Sequence of the first protein:
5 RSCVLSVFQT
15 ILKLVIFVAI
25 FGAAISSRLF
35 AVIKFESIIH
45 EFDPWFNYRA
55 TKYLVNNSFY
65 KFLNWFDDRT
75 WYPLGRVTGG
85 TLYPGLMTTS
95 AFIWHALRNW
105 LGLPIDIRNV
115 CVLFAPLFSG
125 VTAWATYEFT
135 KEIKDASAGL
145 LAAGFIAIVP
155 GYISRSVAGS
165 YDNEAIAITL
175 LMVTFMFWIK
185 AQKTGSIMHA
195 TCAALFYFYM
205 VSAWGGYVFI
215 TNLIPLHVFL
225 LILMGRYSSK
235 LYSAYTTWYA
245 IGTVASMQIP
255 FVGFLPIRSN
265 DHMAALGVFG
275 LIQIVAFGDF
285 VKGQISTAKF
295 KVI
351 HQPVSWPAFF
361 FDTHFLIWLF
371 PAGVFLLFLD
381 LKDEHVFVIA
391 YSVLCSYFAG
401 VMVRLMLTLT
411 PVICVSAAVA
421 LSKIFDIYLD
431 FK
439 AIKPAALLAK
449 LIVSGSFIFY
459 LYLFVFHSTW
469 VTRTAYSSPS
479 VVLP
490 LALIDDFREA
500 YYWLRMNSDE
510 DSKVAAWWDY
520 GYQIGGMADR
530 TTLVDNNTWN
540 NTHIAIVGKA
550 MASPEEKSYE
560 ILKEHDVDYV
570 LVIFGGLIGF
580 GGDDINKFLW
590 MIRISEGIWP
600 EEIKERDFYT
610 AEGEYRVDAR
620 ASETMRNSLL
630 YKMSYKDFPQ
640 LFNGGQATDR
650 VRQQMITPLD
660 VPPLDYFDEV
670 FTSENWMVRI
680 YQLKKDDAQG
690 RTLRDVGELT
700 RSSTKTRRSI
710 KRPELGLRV

The following describes two proteins that form a bound complex.

Contacts between the two chains:
Residue A687 in the first protein interacts with residue L224 in the second protein (closest heavy-atom distance 3.8 Å).
Residue N68 in the first protein contacts residue A379 in the second protein (closest heavy-atom distance 3.9 Å).
Residue L78 in the first protein interacts with residue R349 in the second protein (closest heavy-atom distance 4.0 Å).
Residue L698 in the first protein contacts residue E128 in the second protein (closest heavy-atom distance 4.4 Å).
Residue R717 in the first protein contacts residue I188 in the second protein (closest heavy-atom distance 3.4 Å).
Residue V81 in the first protein contacts residue H377 in the second protein (closest heavy-atom distance 3.4 Å).
Residue R717 in the first protein contacts residue P190 in the second protein (closest heavy-atom distance 4.2 Å).
Residue L714 in the first protein is in contact with residue E183 in the second protein (closest heavy-atom distance 4.0 Å).
Residue L78 in the first protein contacts residue Q318 in the second protein (closest heavy-atom distance 4.0 Å).
Residue R690 in the first protein is in contact with residue E128 in the second protein (closest heavy-atom distance 3.1 Å).
Residue Y64 in the first protein contacts residue D381 in the second protein (closest heavy-atom distance 3.4 Å).
Residue L716 in the first protein interacts with residue Q214 in the second protein (closest heavy-atom distance 3.7 Å).
Residue Q688 in the first protein is in contact with residue I100 in the second protein (closest heavy-atom distance 4.1 Å).
Residue A687 in the first protein contacts residue N223 in the second protein (closest heavy-atom distance 3.4 Å).
Residue D72 in the first protein contacts residue V352 in the second protein (closest heavy-atom distance 3.8 Å).
Residue L714 in the first protein interacts with residue Y132 in the second protein (closest heavy-atom distance 4.3 Å).
Residue R717 in the first protein contacts residue Q214 in the second protein (closest heavy-atom distance 3.7 Å).
Residue Q688 in the first protein is in contact with residue F221 in the second protein (closest heavy-atom distance 4.1 Å).
Residue H564 in the first protein interacts with residue V319 in the second protein (closest heavy-atom distance 4.5 Å).
Residue Y76 in the first protein interacts with residue V352 in the second protein (closest heavy-atom distance 4.0 Å).
Residue F70 in the first protein interacts with residue H377 in the second protein (closest heavy-atom distance 3.9 Å).
Residue Q688 in the first protein interacts with residue N223 in the second protein (closest heavy-atom distance 4.5 Å).
Residue F70 in the first protein interacts with residue G351 in the second protein (closest heavy-atom distance 3.8 Å).
Residue P712 in the first protein contacts residue Y132 in the second protein (closest heavy-atom distance 4.3 Å).
Residue P77 in the first protein contacts residue V352 in the second protein (closest heavy-atom distance 3.9 Å).
Residue I709 in the first protein contacts residue R123 in the second protein (closest heavy-atom distance 3.9 Å).
Residue F70 in the first protein is in contact with residue H350 in the second protein (closest heavy-atom distance 3.4 Å).
Residue R707 in the first protein is in contact with residue R123 in the second protein (closest heavy-atom distance 4.2 Å).
Residue L716 in the first protein contacts residue N184 in the second protein (closest heavy-atom distance 3.9 Å).
Residue A687 in the first protein contacts residue E104 in the second protein (closest heavy-atom distance 3.3 Å).
Residue Q688 in the first protein interacts with residue Q187 in the second protein (closest heavy-atom distance 3.9 Å).
Residue R717 in the first protein contacts residue R185 in the second protein (closest heavy-atom distance 4.1 Å).
Residue Q688 in the first protein is in contact with residue F103 in the second protein (closest heavy-atom distance 3.4 Å).
Residue G689 in the first protein is in contact with residue Q187 in the second protein (closest heavy-atom distance 4.2 Å).
Residue N68 in the first protein interacts with residue N380 in the second protein (closest heavy-atom distance 3.5 Å).
Residue R717 in the first protein is in contact with residue L182 in the second protein (closest heavy-atom distance 3.5 Å).
Residue G79 in the first protein is in contact with residue H350 in the second protein (closest heavy-atom distance 4.2 Å).
Residue R717 in the first protein interacts with residue N184 in the second protein (closest heavy-atom distance 3.5 Å).
Residue I709 in the first protein interacts with residue P135 in the second protein (closest heavy-atom distance 3.7 Å).
Residue R711 in the first protein interacts with residue L181 in the second protein (closest heavy-atom distance 4.5 Å).
Residue R711 in the first protein contacts residue W209 in the second protein (closest heavy-atom distance 3.1 Å).
Residue D72 in the first protein contacts residue A374 in the second protein (closest heavy-atom distance 3.4 Å).
Residue G79 in the first protein contacts residue G351 in the second protein (closest heavy-atom distance 4.5 Å).
Residue P712 in the first protein contacts residue W209 in the second protein (closest heavy-atom distance 4.4 Å).
Residue Q688 in the first protein contacts residue E128 in the second protein (closest heavy-atom distance 4.1 Å).
Residue G689 in the first protein is in contact with residue R185 in the second protein (closest heavy-atom distance 4.5 Å).
Residue V718 in the first protein is in contact with residue N184 in the second protein (closest heavy-atom distance 4.0 Å).
Residue R717 in the first protein contacts residue E183 in the second protein (closest heavy-atom distance 3.3 Å).
Residue K710 in the first protein contacts residue W209 in the second protein (closest heavy-atom distance 4.2 Å).
Residue R690 in the first protein is in contact with residue R185 in the second protein (closest heavy-atom distance 4.1 Å).
Residue P77 in the first protein is in contact with residue Q318 in the second protein (closest heavy-atom distance 2.4 Å).
Residue Q688 in the first protein is in contact with residue L129 in the second protein (closest heavy-atom distance 4.0 Å).
Residue R711 in the first protein interacts with residue S208 in the second protein (closest heavy-atom distance 3.0 Å).
Residue Q688 in the first protein is in contact with residue R185 in the second protein (closest heavy-atom distance 3.4 Å).
Residue Q688 in the first protein is in contact with residue E104 in the second protein (closest heavy-atom distance 2.6 Å).
Residue L714 in the first protein contacts residue L182 in the second protein (closest heavy-atom distance 4.5 Å).
Residue N68 in the first protein contacts residue H377 in the second protein (closest heavy-atom distance 4.5 Å).
Residue F70 in the first protein contacts residue I375 in the second protein (closest heavy-atom distance 3.9 Å).
Residue F70 in the first protein is in contact with residue R376 in the second protein (closest heavy-atom distance 4.2 Å).
Residue E563 in the first protein contacts residue V319 in the second protein (closest heavy-atom distance 3.8 Å).

Sequence of the second protein:
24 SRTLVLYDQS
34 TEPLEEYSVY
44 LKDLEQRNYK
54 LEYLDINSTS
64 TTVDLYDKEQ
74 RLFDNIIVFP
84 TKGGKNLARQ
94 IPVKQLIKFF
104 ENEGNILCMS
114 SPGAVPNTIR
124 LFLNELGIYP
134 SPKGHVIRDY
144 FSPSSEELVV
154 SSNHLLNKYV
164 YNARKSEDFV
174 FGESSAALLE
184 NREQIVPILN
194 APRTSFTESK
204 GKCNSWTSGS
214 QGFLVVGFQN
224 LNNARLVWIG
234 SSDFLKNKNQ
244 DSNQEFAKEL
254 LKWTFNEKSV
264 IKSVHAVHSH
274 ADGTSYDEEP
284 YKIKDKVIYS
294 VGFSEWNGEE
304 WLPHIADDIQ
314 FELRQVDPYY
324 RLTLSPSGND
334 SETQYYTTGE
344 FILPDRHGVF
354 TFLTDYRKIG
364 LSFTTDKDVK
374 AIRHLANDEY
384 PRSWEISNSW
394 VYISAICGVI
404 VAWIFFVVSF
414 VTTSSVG